These two protein chains interact to form a complex.

Contacts between the two chains:
Residue A51 in the second protein interacts with residue V213 in the first protein (closest heavy-atom distance 3.7 Å).
Residue F81 in the second protein interacts with residue F209 in the first protein (closest heavy-atom distance 3.4 Å).
Residue K83 in the second protein is in contact with residue K214 in the first protein (closest heavy-atom distance 3.2 Å).
Residue A51 in the second protein interacts with residue I207 in the first protein (closest heavy-atom distance 3.6 Å).
Residue V43 in the second protein contacts residue F209 in the first protein (closest heavy-atom distance 4.6 Å).
Residue P54 in the second protein is in contact with residue V213 in the first protein (closest heavy-atom distance 4.3 Å).
Residue A51 in the second protein contacts residue G206 in the first protein (closest heavy-atom distance 3.7 Å).
Residue L47 in the second protein interacts with residue G208 in the first protein (closest heavy-atom distance 4.6 Å).
Residue T78 in the second protein is in contact with residue F209 in the first protein (closest heavy-atom distance 3.7 Å).
Residue E50 in the second protein is in contact with residue I207 in the first protein (closest heavy-atom distance 4.9 Å).
Residue F48 in the second protein contacts residue I207 in the first protein (closest heavy-atom distance 3.7 Å).
Residue E50 in the second protein is in contact with residue V213 in the first protein (closest heavy-atom distance 4.2 Å).
Residue K83 in the second protein interacts with residue V213 in the first protein (closest heavy-atom distance 4.5 Å).
Residue L47 in the second protein contacts residue I207 in the first protein (closest heavy-atom distance 3.4 Å).
Residue P54 in the second protein interacts with residue K214 in the first protein (closest heavy-atom distance 3.5 Å).
Residue L47 in the second protein contacts residue F209 in the first protein (closest heavy-atom distance 3.9 Å).

Sequence of the second protein:
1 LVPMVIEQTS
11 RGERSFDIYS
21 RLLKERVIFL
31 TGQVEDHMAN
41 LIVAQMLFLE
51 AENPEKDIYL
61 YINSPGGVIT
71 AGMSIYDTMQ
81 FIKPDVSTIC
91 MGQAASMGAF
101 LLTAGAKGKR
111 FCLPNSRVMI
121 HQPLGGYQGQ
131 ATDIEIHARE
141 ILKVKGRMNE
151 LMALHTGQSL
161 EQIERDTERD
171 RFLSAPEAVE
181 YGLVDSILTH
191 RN

Sequence of the first protein:
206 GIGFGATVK